Contacts between the two chains:
Residue Y380 in chain B is in contact with residue P95 in chain A (closest heavy-atom distance 3.8 Å).
Residue Y380 in chain B is in contact with residue R100 in chain A (closest heavy-atom distance 3.3 Å).
Residue Y380 in chain B interacts with residue L96 in chain A (closest heavy-atom distance 3.5 Å).
Residue Y380 in chain B is in contact with residue K94 in chain A (closest heavy-atom distance 4.6 Å).
Residue Y380 in chain B interacts with residue S97 in chain A (closest heavy-atom distance 2.4 Å).
Residue Y377 in chain B is in contact with residue E143 in chain A (closest heavy-atom distance 4.7 Å).
Residue Y377 in chain B contacts residue P95 in chain A (closest heavy-atom distance 4.3 Å).
Residue Y377 in chain B contacts residue V141 in chain A (closest heavy-atom distance 3.2 Å).
Residue P375 in chain B is in contact with residue E142 in chain A (closest heavy-atom distance 4.8 Å).
Residue Y377 in chain B interacts with residue E142 in chain A (closest heavy-atom distance 4.8 Å).

The following describes two proteins that form a bound complex.

Sequence of chain A:
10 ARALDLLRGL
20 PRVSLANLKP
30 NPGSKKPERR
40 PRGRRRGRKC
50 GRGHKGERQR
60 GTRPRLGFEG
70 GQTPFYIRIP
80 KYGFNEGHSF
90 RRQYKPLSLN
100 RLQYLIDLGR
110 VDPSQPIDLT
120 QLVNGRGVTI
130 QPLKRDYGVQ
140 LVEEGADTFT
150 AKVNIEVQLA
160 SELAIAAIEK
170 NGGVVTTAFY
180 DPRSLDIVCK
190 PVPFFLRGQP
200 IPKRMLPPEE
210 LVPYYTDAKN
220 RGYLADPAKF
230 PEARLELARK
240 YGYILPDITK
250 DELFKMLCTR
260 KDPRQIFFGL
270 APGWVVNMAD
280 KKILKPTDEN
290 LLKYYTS

Sequence of chain B:
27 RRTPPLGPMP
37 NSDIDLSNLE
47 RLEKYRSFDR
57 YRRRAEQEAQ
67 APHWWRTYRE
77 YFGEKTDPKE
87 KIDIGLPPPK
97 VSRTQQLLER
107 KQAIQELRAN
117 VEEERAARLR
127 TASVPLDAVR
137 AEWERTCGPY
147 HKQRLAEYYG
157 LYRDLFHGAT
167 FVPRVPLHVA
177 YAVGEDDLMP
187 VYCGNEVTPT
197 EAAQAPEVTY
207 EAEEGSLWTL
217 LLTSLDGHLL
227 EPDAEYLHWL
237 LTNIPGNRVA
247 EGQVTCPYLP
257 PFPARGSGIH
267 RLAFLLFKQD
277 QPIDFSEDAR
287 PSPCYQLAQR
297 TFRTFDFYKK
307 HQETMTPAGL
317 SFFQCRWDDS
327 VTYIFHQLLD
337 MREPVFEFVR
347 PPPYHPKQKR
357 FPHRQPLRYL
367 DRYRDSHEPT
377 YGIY